Residue-level contacts at the interface:
Residue E217 in protein 1 interacts with residue R90 in protein 2 (closest heavy-atom distance 4.5 Å).
Residue Y196 in protein 1 contacts residue R90 in protein 2 (closest heavy-atom distance 3.7 Å).
Residue Q243 in protein 1 contacts residue E256 in protein 2 (closest heavy-atom distance 4.2 Å).
Residue L246 in protein 1 is in contact with residue L246 in protein 2 (closest heavy-atom distance 3.8 Å).
Residue R194 in protein 1 interacts with residue R194 in protein 2 (closest heavy-atom distance 3.7 Å).
Residue V189 in protein 1 interacts with residue A192 in protein 2 (closest heavy-atom distance 3.5 Å).
Residue F233 in protein 1 is in contact with residue L261 in protein 2 (closest heavy-atom distance 4.0 Å).
Residue L173 in protein 1 is in contact with residue Y80 in protein 2 (closest heavy-atom distance 3.7 Å).
Residue L177 in protein 1 interacts with residue Y80 in protein 2 (closest heavy-atom distance 3.5 Å).
Residue L246 in protein 1 is in contact with residue D249 in protein 2 (closest heavy-atom distance 3.6 Å).
Residue A236 in protein 1 interacts with residue A257 in protein 2 (closest heavy-atom distance 4.1 Å).
Residue L177 in protein 1 contacts residue F83 in protein 2 (closest heavy-atom distance 3.5 Å).
Residue N187 in protein 1 contacts residue L97 in protein 2 (closest heavy-atom distance 3.8 Å).
Residue D174 in protein 1 contacts residue Y80 in protein 2 (closest heavy-atom distance 2.8 Å).
Residue V189 in protein 1 contacts residue V189 in protein 2 (closest heavy-atom distance 3.8 Å).
Residue F233 in protein 1 interacts with residue A257 in protein 2 (closest heavy-atom distance 3.5 Å).
Residue R181 in protein 1 interacts with residue R90 in protein 2 (closest heavy-atom distance 2.8 Å).
Residue M240 in protein 1 is in contact with residue K260 in protein 2 (closest heavy-atom distance 3.8 Å).
Residue R181 in protein 1 is in contact with residue E86 in protein 2 (closest heavy-atom distance 2.9 Å).
Residue S186 in protein 1 contacts residue K93 in protein 2 (closest heavy-atom distance 3.4 Å).
Residue L246 in protein 1 is in contact with residue F250 in protein 2 (closest heavy-atom distance 3.7 Å).
Residue L247 in protein 1 is in contact with residue F250 in protein 2 (closest heavy-atom distance 3.7 Å).
Residue F184 in protein 1 contacts residue M91 in protein 2 (closest heavy-atom distance 3.9 Å).
Residue N187 in protein 1 interacts with residue M94 in protein 2 (closest heavy-atom distance 4.3 Å).
Residue N187 in protein 1 is in contact with residue M221 in protein 2 (closest heavy-atom distance 3.5 Å).
Residue A180 in protein 1 is in contact with residue L87 in protein 2 (closest heavy-atom distance 3.4 Å).
Residue F229 in protein 1 contacts residue L261 in protein 2 (closest heavy-atom distance 3.8 Å).
Residue N187 in protein 1 interacts with residue F193 in protein 2 (closest heavy-atom distance 3.9 Å).
Residue V189 in protein 1 is in contact with residue F193 in protein 2 (closest heavy-atom distance 4.5 Å).
Residue P185 in protein 1 contacts residue R90 in protein 2 (closest heavy-atom distance 3.0 Å).
Residue L188 in protein 1 contacts residue M94 in protein 2 (closest heavy-atom distance 3.7 Å).
Residue S186 in protein 1 interacts with residue M94 in protein 2 (closest heavy-atom distance 3.2 Å).
Residue L247 in protein 1 contacts residue L254 in protein 2 (closest heavy-atom distance 3.7 Å).
Residue P185 in protein 1 contacts residue M94 in protein 2 (closest heavy-atom distance 3.1 Å).
Residue G244 in protein 1 contacts residue S253 in protein 2 (closest heavy-atom distance 4.3 Å).
Residue S186 in protein 1 contacts residue R90 in protein 2 (closest heavy-atom distance 3.3 Å).
Residue F184 in protein 1 interacts with residue L87 in protein 2 (closest heavy-atom distance 3.7 Å).
Residue F184 in protein 1 is in contact with residue R90 in protein 2 (closest heavy-atom distance 2.7 Å).
Residue M240 in protein 1 contacts residue S253 in protein 2 (closest heavy-atom distance 4.0 Å).
Residue V189 in protein 1 interacts with residue L97 in protein 2 (closest heavy-atom distance 3.4 Å).
Residue L247 in protein 1 is in contact with residue S253 in protein 2 (closest heavy-atom distance 3.6 Å).
Residue F250 in protein 1 is in contact with residue F250 in protein 2 (closest heavy-atom distance 3.9 Å).
Residue V232 in protein 1 contacts residue L261 in protein 2 (closest heavy-atom distance 3.8 Å).
Residue F233 in protein 1 is in contact with residue L254 in protein 2 (closest heavy-atom distance 4.4 Å).
Residue L188 in protein 1 is in contact with residue P98 in protein 2 (closest heavy-atom distance 4.4 Å).
Residue M240 in protein 1 interacts with residue E256 in protein 2 (closest heavy-atom distance 3.6 Å).
Residue R194 in protein 1 interacts with residue E219 in protein 2 (closest heavy-atom distance 3.0 Å).
Residue Q243 in protein 1 interacts with residue S253 in protein 2 (closest heavy-atom distance 2.9 Å).
Residue F193 in protein 1 is in contact with residue F193 in protein 2 (closest heavy-atom distance 3.5 Å).
Residue Q243 in protein 1 interacts with residue N252 in protein 2 (closest heavy-atom distance 3.9 Å).
Residue M240 in protein 1 contacts residue A257 in protein 2 (closest heavy-atom distance 3.6 Å).
Residue A180 in protein 1 is in contact with residue F83 in protein 2 (closest heavy-atom distance 3.7 Å).
Residue F235 in protein 1 interacts with residue I264 in protein 2 (closest heavy-atom distance 4.1 Å).
Residue R194 in protein 1 is in contact with residue F193 in protein 2 (closest heavy-atom distance 3.4 Å).
Residue V232 in protein 1 interacts with residue I264 in protein 2 (closest heavy-atom distance 3.8 Å).
Residue R181 in protein 1 contacts residue L87 in protein 2 (closest heavy-atom distance 4.4 Å).
Residue N187 in protein 1 is in contact with residue A192 in protein 2 (closest heavy-atom distance 3.1 Å).
Residue A236 in protein 1 is in contact with residue K260 in protein 2 (closest heavy-atom distance 4.1 Å).
Residue R181 in protein 1 interacts with residue F83 in protein 2 (closest heavy-atom distance 3.6 Å).
Residue K239 in protein 1 contacts residue K260 in protein 2 (closest heavy-atom distance 4.4 Å).

Sequence of protein 2:
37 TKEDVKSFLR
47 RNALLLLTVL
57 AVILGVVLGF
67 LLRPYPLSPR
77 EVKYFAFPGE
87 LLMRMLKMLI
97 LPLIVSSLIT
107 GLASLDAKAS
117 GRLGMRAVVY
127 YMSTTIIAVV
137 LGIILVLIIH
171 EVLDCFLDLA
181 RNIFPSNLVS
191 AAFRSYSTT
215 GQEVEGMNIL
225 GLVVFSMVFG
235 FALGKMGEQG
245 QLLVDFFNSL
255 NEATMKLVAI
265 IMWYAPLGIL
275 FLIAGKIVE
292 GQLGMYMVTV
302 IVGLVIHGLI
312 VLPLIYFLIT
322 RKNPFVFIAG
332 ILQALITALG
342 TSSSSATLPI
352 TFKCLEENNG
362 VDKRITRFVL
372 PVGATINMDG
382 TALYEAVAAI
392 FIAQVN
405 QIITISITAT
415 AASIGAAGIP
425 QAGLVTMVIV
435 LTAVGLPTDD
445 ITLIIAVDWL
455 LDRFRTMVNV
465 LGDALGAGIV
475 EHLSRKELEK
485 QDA

The following describes two proteins that form a bound complex.

Sequence of protein 1:
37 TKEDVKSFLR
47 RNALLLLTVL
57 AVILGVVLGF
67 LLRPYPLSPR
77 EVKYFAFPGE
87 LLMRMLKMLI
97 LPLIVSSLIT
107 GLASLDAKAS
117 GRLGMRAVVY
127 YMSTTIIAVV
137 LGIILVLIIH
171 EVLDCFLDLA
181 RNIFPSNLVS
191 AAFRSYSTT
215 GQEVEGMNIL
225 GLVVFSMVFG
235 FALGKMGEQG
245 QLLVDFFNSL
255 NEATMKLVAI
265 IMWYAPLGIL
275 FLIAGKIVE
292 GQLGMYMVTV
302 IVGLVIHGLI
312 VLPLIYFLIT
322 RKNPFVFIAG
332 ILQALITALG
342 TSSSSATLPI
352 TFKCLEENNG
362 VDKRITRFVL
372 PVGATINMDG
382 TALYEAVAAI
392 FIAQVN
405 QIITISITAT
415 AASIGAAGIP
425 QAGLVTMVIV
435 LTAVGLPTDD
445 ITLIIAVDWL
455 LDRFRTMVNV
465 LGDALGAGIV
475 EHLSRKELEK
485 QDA